Residue-level contacts at the interface:
Residue R543 in chain B is in contact with residue N269 in chain A (closest heavy-atom distance 2.7 Å).
Residue I574 in chain B is in contact with residue S266 in chain A (closest heavy-atom distance 3.0 Å).
Residue R543 in chain B interacts with residue F270 in chain A (closest heavy-atom distance 3.4 Å).
Residue M577 in chain B interacts with residue T356 in chain A (closest heavy-atom distance 3.3 Å).
Residue N581 in chain B is in contact with residue I362 in chain A (closest heavy-atom distance 3.1 Å).
Residue F618 in chain B interacts with residue K342 in chain A (closest heavy-atom distance 3.3 Å).
Residue G615 in chain B contacts residue N304 in chain A (closest heavy-atom distance 2.5 Å).
Residue S645 in chain B interacts with residue S28 in chain A (closest heavy-atom distance 2.9 Å).
Residue L638 in chain B interacts with residue Y251 in chain A (closest heavy-atom distance 3.0 Å).
Residue Y567 in chain B is in contact with residue E296 in chain A (closest heavy-atom distance 2.4 Å).
Residue E172 in chain B interacts with residue I280 in chain A (closest heavy-atom distance 3.2 Å).
Residue T620 in chain B contacts residue N406 in chain A (closest heavy-atom distance 2.9 Å).
Residue L613 in chain B is in contact with residue N304 in chain A (closest heavy-atom distance 2.9 Å).
Residue K362 in chain B contacts residue D376 in chain A (closest heavy-atom distance 3.2 Å).
Residue L642 in chain B interacts with residue L244 in chain A (closest heavy-atom distance 3.4 Å).
Residue S590 in chain B interacts with residue H411 in chain A (closest heavy-atom distance 2.8 Å).
Residue E578 in chain B interacts with residue N354 in chain A (closest heavy-atom distance 3.0 Å).
Residue D619 in chain B contacts residue N406 in chain A (closest heavy-atom distance 3.0 Å).
Residue T545 in chain B is in contact with residue F300 in chain A (closest heavy-atom distance 3.1 Å).
Residue Y598 in chain B interacts with residue F404 in chain A (closest heavy-atom distance 3.2 Å).
Residue T545 in chain B interacts with residue N269 in chain A (closest heavy-atom distance 3.1 Å).
Residue L635 in chain B is in contact with residue Y251 in chain A (closest heavy-atom distance 3.0 Å).
Residue L612 in chain B is in contact with residue N304 in chain A (closest heavy-atom distance 3.2 Å).
Residue V572 in chain B interacts with residue S271 in chain A (closest heavy-atom distance 2.9 Å).
Residue Q229 in chain B interacts with residue L326 in chain A (closest heavy-atom distance 2.9 Å).
Residue N621 in chain B contacts residue N406 in chain A (closest heavy-atom distance 2.7 Å).
Residue Y598 in chain B contacts residue P402 in chain A (closest heavy-atom distance 2.6 Å).
Residue S637 in chain B interacts with residue D77 in chain A (closest heavy-atom distance 3.1 Å).
Residue F639 in chain B interacts with residue Y251 in chain A (closest heavy-atom distance 2.9 Å).
Residue N171 in chain B contacts residue Q439 in chain A (closest heavy-atom distance 3.3 Å).
Residue R543 in chain B is in contact with residue S271 in chain A (closest heavy-atom distance 3.1 Å).
Residue H537 in chain B is in contact with residue L377 in chain A (closest heavy-atom distance 3.4 Å).
Residue N621 in chain B is in contact with residue D405 in chain A (closest heavy-atom distance 3.4 Å).
Residue V572 in chain B interacts with residue I268 in chain A (closest heavy-atom distance 3.2 Å).
Residue T640 in chain B is in contact with residue F32 in chain A (closest heavy-atom distance 3.4 Å).
Residue T545 in chain B interacts with residue F270 in chain A (closest heavy-atom distance 3.3 Å).
Residue I622 in chain B contacts residue D405 in chain A (closest heavy-atom distance 3.2 Å).
Residue G643 in chain B interacts with residue L29 in chain A (closest heavy-atom distance 3.2 Å).
Residue L405 in chain B contacts residue D438 in chain A (closest heavy-atom distance 3.3 Å).
Residue K569 in chain B interacts with residue E296 in chain A (closest heavy-atom distance 3.2 Å).
Residue F618 in chain B interacts with residue K344 in chain A (closest heavy-atom distance 2.7 Å).
Residue T620 in chain B is in contact with residue F404 in chain A (closest heavy-atom distance 3.1 Å).
Residue S541 in chain B contacts residue A272 in chain A (closest heavy-atom distance 3.1 Å).
Residue S544 in chain B interacts with residue E296 in chain A (closest heavy-atom distance 2.7 Å).
Residue F540 in chain B is in contact with residue N274 in chain A (closest heavy-atom distance 3.2 Å).
Residue N228 in chain B interacts with residue L326 in chain A (closest heavy-atom distance 3.4 Å).
Residue S599 in chain B contacts residue R267 in chain A (closest heavy-atom distance 3.1 Å).
Residue F618 in chain B contacts residue T343 in chain A (closest heavy-atom distance 3.3 Å).
Residue D647 in chain B is in contact with residue S28 in chain A (closest heavy-atom distance 3.1 Å).
Residue T570 in chain B is in contact with residue R273 in chain A (closest heavy-atom distance 3.0 Å).
Residue H537 in chain B is in contact with residue K375 in chain A (closest heavy-atom distance 3.2 Å).
Residue S541 in chain B interacts with residue R273 in chain A (closest heavy-atom distance 2.9 Å).
Residue G643 in chain B contacts residue F32 in chain A (closest heavy-atom distance 3.4 Å).
Residue P571 in chain B contacts residue R273 in chain A (closest heavy-atom distance 2.8 Å).
Residue E587 in chain B interacts with residue H411 in chain A (closest heavy-atom distance 3.4 Å).
Residue K633 in chain B contacts residue D75 in chain A (closest heavy-atom distance 3.2 Å).
Residue N581 in chain B is in contact with residue S358 in chain A (closest heavy-atom distance 2.9 Å).
Residue G643 in chain B contacts residue I30 in chain A (closest heavy-atom distance 3.3 Å).
Residue Y598 in chain B interacts with residue N269 in chain A (closest heavy-atom distance 3.1 Å).
Residue L613 in chain B interacts with residue Y314 in chain A (closest heavy-atom distance 3.3 Å).

Sequence of chain B:
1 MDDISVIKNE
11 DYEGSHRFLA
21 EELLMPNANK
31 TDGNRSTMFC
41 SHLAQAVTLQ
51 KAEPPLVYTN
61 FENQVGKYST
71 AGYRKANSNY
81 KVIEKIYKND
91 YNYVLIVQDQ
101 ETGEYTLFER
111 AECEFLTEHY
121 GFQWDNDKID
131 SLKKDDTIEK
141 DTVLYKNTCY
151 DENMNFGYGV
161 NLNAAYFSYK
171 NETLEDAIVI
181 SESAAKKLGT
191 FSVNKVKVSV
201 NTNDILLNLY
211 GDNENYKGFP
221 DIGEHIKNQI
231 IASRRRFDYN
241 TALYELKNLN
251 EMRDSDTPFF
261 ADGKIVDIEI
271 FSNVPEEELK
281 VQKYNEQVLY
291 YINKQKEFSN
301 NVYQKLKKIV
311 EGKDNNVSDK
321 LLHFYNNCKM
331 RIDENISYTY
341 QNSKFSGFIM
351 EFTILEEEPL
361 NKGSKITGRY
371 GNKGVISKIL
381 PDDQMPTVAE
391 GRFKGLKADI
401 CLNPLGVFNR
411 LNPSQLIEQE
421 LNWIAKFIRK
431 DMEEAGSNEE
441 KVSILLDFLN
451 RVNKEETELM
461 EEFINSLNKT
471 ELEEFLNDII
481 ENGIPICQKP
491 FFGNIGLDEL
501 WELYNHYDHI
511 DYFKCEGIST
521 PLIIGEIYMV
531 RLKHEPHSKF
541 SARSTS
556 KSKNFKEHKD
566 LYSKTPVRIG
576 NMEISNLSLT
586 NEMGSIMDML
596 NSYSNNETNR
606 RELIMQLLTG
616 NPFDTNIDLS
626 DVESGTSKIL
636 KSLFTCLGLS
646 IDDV

This data describes a binding interaction between two proteins.

Sequence of chain A:
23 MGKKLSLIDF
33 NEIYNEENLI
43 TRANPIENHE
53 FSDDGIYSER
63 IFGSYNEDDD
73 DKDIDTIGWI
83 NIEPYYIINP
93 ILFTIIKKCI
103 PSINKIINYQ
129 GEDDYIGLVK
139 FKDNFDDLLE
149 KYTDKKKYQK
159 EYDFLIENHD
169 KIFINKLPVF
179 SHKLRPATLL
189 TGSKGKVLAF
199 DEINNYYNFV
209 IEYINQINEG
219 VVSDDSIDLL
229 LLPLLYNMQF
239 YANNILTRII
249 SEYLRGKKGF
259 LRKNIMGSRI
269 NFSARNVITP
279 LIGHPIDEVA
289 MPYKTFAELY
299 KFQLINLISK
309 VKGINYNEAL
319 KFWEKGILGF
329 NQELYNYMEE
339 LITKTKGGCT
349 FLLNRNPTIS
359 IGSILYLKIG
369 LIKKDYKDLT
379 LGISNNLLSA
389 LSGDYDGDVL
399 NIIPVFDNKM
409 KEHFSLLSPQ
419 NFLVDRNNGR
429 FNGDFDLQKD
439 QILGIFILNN